This data describes a binding interaction between two proteins.

Contacts between the two chains:
Residue S104 in the second protein interacts with residue P4 in the first protein (closest heavy-atom distance 5.0 Å).
Residue W12 in the second protein interacts with residue P8 in the first protein (closest heavy-atom distance 3.2 Å).
Residue S11 in the second protein is in contact with residue Q7 in the first protein (closest heavy-atom distance 3.6 Å).
Residue V122 in the second protein contacts residue L10 in the first protein (closest heavy-atom distance 3.2 Å).
Residue S100 in the second protein contacts residue A5 in the first protein (closest heavy-atom distance 5.0 Å).
Residue W12 in the second protein is in contact with residue L10 in the first protein (closest heavy-atom distance 3.9 Å).
Residue V8 in the second protein is in contact with residue V9 in the first protein (closest heavy-atom distance 2.9 Å).
Residue E5 in the second protein is in contact with residue S11 in the first protein (closest heavy-atom distance 3.3 Å).
Residue A105 in the second protein contacts residue G2 in the first protein (closest heavy-atom distance 2.8 Å).
Residue T102 in the second protein contacts residue I6 in the first protein (closest heavy-atom distance 3.9 Å).
Residue Q101 in the second protein interacts with residue A5 in the first protein (closest heavy-atom distance 3.3 Å).
Residue A105 in the second protein contacts residue C1 in the first protein (closest heavy-atom distance 3.6 Å).
Residue C107 in the second protein interacts with residue G2 in the first protein (closest heavy-atom distance 3.6 Å).
Residue Q101 in the second protein contacts residue I6 in the first protein (closest heavy-atom distance 2.8 Å).
Residue V8 in the second protein contacts residue Q7 in the first protein (closest heavy-atom distance 4.3 Å).
Residue V106 in the second protein contacts residue G2 in the first protein (closest heavy-atom distance 4.2 Å).
Residue W14 in the second protein interacts with residue G2 in the first protein (closest heavy-atom distance 3.7 Å).
Residue A105 in the second protein contacts residue V3 in the first protein (closest heavy-atom distance 4.8 Å).
Residue S11 in the second protein is in contact with residue I6 in the first protein (closest heavy-atom distance 3.1 Å).
Residue W14 in the second protein contacts residue P4 in the first protein (closest heavy-atom distance 3.6 Å).
Residue E5 in the second protein interacts with residue L10 in the first protein (closest heavy-atom distance 4.2 Å).
Residue P9 in the second protein contacts residue I6 in the first protein (closest heavy-atom distance 4.0 Å).
Residue C107 in the second protein is in contact with residue C1 in the first protein (closest heavy-atom distance 2.0 Å).
Residue S11 in the second protein contacts residue P4 in the first protein (closest heavy-atom distance 3.5 Å).
Residue P13 in the second protein interacts with residue P4 in the first protein (closest heavy-atom distance 3.7 Å).
Residue W12 in the second protein is in contact with residue I6 in the first protein (closest heavy-atom distance 4.9 Å).
Residue G10 in the second protein is in contact with residue P4 in the first protein (closest heavy-atom distance 5.0 Å).
Residue V106 in the second protein is in contact with residue C1 in the first protein (closest heavy-atom distance 3.4 Å).
Residue V8 in the second protein contacts residue I6 in the first protein (closest heavy-atom distance 4.3 Å).
Residue W14 in the second protein is in contact with residue V3 in the first protein (closest heavy-atom distance 4.4 Å).
Residue G10 in the second protein interacts with residue I6 in the first protein (closest heavy-atom distance 4.0 Å).
Residue S11 in the second protein is in contact with residue P8 in the first protein (closest heavy-atom distance 3.5 Å).
Residue E5 in the second protein interacts with residue V9 in the first protein (closest heavy-atom distance 4.4 Å).

Sequence of the first protein:
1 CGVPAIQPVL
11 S

Sequence of the second protein:
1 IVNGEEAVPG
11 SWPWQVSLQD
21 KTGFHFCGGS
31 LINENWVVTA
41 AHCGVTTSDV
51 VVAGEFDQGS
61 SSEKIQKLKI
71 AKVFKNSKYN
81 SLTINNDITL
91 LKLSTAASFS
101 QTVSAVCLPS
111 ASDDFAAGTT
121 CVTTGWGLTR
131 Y